The following describes two proteins that form a bound complex.

Residue-level contacts at the interface:
Residue H85 in protein 1 contacts residue I63 in protein 2 (closest heavy-atom distance 3.6 Å).
Residue V23 in protein 1 contacts residue T70 in protein 2 (closest heavy-atom distance 3.4 Å).
Residue H85 in protein 1 is in contact with residue C61 in protein 2 (closest heavy-atom distance 3.5 Å).
Residue M60 in protein 1 interacts with residue R69 in protein 2 (closest heavy-atom distance 3.5 Å).
Residue Y71 in protein 1 is in contact with residue L58 in protein 2 (closest heavy-atom distance 3.6 Å).
Residue F59 in protein 1 interacts with residue Q74 in protein 2 (closest heavy-atom distance 3.4 Å).
Residue I63 in protein 1 interacts with residue H85 in protein 2 (closest heavy-atom distance 3.6 Å).
Residue F59 in protein 1 interacts with residue Y71 in protein 2 (closest heavy-atom distance 2.8 Å).
Residue K68 in protein 1 contacts residue C61 in protein 2 (closest heavy-atom distance 2.9 Å).
Residue K21 in protein 1 contacts residue T70 in protein 2 (closest heavy-atom distance 2.7 Å).
Residue S73 in protein 1 is in contact with residue F59 in protein 2 (closest heavy-atom distance 3.5 Å).
Residue Q65 in protein 1 is in contact with residue G89 in protein 2 (closest heavy-atom distance 2.8 Å).
Residue C61 in protein 1 is in contact with residue R69 in protein 2 (closest heavy-atom distance 2.8 Å).
Residue Q65 in protein 1 is in contact with residue Q65 in protein 2 (closest heavy-atom distance 3.5 Å).
Residue Y71 in protein 1 interacts with residue F59 in protein 2 (closest heavy-atom distance 2.8 Å).
Residue C61 in protein 1 is in contact with residue H85 in protein 2 (closest heavy-atom distance 3.5 Å).
Residue Y71 in protein 1 contacts residue K21 in protein 2 (closest heavy-atom distance 3.4 Å).
Residue P91 in protein 1 contacts residue V64 in protein 2 (closest heavy-atom distance 3.5 Å).
Residue K21 in protein 1 is in contact with residue Y71 in protein 2 (closest heavy-atom distance 3.4 Å).
Residue Q65 in protein 1 interacts with residue V64 in protein 2 (closest heavy-atom distance 3.6 Å).
Residue Q65 in protein 1 interacts with residue H85 in protein 2 (closest heavy-atom distance 2.7 Å).
Residue L72 in protein 1 interacts with residue F59 in protein 2 (closest heavy-atom distance 3.5 Å).
Residue R69 in protein 1 is in contact with residue C20 in protein 2 (closest heavy-atom distance 2.8 Å).
Residue F59 in protein 1 contacts residue S73 in protein 2 (closest heavy-atom distance 3.5 Å).
Residue T70 in protein 1 is in contact with residue K21 in protein 2 (closest heavy-atom distance 2.7 Å).
Residue T70 in protein 1 interacts with residue V23 in protein 2 (closest heavy-atom distance 3.4 Å).
Residue I63 in protein 1 contacts residue G66 in protein 2 (closest heavy-atom distance 3.5 Å).
Residue F59 in protein 1 interacts with residue T70 in protein 2 (closest heavy-atom distance 3.5 Å).
Residue R69 in protein 1 is in contact with residue C61 in protein 2 (closest heavy-atom distance 2.8 Å).
Residue V64 in protein 1 interacts with residue Q65 in protein 2 (closest heavy-atom distance 3.6 Å).
Residue Q74 in protein 1 is in contact with residue F59 in protein 2 (closest heavy-atom distance 3.4 Å).
Residue H22 in protein 1 is in contact with residue C67 in protein 2 (closest heavy-atom distance 3.4 Å).
Residue M60 in protein 1 interacts with residue K68 in protein 2 (closest heavy-atom distance 3.7 Å).
Residue R69 in protein 1 contacts residue M60 in protein 2 (closest heavy-atom distance 3.5 Å).
Residue C67 in protein 1 is in contact with residue I63 in protein 2 (closest heavy-atom distance 2.9 Å).
Residue K21 in protein 1 is in contact with residue R69 in protein 2 (closest heavy-atom distance 3.7 Å).
Residue F59 in protein 1 interacts with residue L72 in protein 2 (closest heavy-atom distance 3.5 Å).
Residue C61 in protein 1 is in contact with residue L77 in protein 2 (closest heavy-atom distance 3.5 Å).
Residue K68 in protein 1 interacts with residue M60 in protein 2 (closest heavy-atom distance 3.7 Å).
Residue L58 in protein 1 interacts with residue Y71 in protein 2 (closest heavy-atom distance 3.6 Å).
Residue V64 in protein 1 interacts with residue P91 in protein 2 (closest heavy-atom distance 3.5 Å).
Residue L58 in protein 1 interacts with residue L72 in protein 2 (closest heavy-atom distance 3.4 Å).
Residue I63 in protein 1 contacts residue C67 in protein 2 (closest heavy-atom distance 2.9 Å).
Residue G89 in protein 1 contacts residue Q65 in protein 2 (closest heavy-atom distance 2.8 Å).
Residue R69 in protein 1 is in contact with residue K21 in protein 2 (closest heavy-atom distance 3.7 Å).
Residue V64 in protein 1 interacts with residue V92 in protein 2 (closest heavy-atom distance 2.9 Å).
Residue V64 in protein 1 contacts residue V64 in protein 2 (closest heavy-atom distance 3.4 Å).
Residue A88 in protein 1 is in contact with residue Q65 in protein 2 (closest heavy-atom distance 3.4 Å).
Residue T70 in protein 1 contacts residue F59 in protein 2 (closest heavy-atom distance 3.5 Å).
Residue G66 in protein 1 contacts residue I63 in protein 2 (closest heavy-atom distance 3.5 Å).
Residue R16 in protein 1 contacts residue T70 in protein 2 (closest heavy-atom distance 2.9 Å).
Residue C20 in protein 1 interacts with residue R69 in protein 2 (closest heavy-atom distance 2.8 Å).
Residue C61 in protein 1 interacts with residue K68 in protein 2 (closest heavy-atom distance 2.9 Å).
Residue L72 in protein 1 contacts residue L58 in protein 2 (closest heavy-atom distance 3.4 Å).
Residue T70 in protein 1 contacts residue R16 in protein 2 (closest heavy-atom distance 2.9 Å).
Residue V92 in protein 1 contacts residue V64 in protein 2 (closest heavy-atom distance 2.9 Å).
Residue H85 in protein 1 is in contact with residue Q65 in protein 2 (closest heavy-atom distance 2.7 Å).
Residue L77 in protein 1 contacts residue C61 in protein 2 (closest heavy-atom distance 3.5 Å).
Residue C67 in protein 1 contacts residue H22 in protein 2 (closest heavy-atom distance 3.4 Å).
Residue Q65 in protein 1 is in contact with residue A88 in protein 2 (closest heavy-atom distance 3.4 Å).

Sequence of protein 2:
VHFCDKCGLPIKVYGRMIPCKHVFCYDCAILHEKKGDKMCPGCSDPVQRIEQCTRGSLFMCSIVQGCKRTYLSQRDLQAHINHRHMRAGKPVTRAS

Sequence of protein 1:
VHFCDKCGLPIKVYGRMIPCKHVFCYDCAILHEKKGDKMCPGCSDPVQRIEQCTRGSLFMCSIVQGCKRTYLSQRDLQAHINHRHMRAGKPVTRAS